The following describes two proteins that form a bound complex.

Sequence of protein 2:
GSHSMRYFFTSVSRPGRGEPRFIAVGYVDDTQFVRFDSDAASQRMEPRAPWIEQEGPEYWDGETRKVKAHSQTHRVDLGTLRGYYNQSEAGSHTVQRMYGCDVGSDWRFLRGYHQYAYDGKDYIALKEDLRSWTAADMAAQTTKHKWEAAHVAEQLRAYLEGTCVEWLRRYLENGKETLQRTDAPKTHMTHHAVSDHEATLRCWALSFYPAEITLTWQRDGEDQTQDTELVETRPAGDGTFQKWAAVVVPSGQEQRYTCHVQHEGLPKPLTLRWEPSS

Interface contacts:
Residue Y84 in protein 2 interacts with residue V9 in protein 1 (closest heavy-atom distance 3.0 Å).
Residue V76 in protein 2 is in contact with residue Y8 in protein 1 (closest heavy-atom distance 3.5 Å).
Residue F9 in protein 2 is in contact with residue V2 in protein 1 (closest heavy-atom distance 4.1 Å).
Residue H70 in protein 2 is in contact with residue V6 in protein 1 (closest heavy-atom distance 3.5 Å).
Residue T80 in protein 2 interacts with residue V9 in protein 1 (closest heavy-atom distance 3.8 Å).
Residue T143 in protein 2 interacts with residue V9 in protein 1 (closest heavy-atom distance 2.6 Å).
Residue Q155 in protein 2 interacts with residue F3 in protein 1 (closest heavy-atom distance 3.6 Å).
Residue T163 in protein 2 is in contact with residue V1 in protein 1 (closest heavy-atom distance 3.6 Å).
Residue R65 in protein 2 interacts with residue L4 in protein 1 (closest heavy-atom distance 3.4 Å).
Residue K146 in protein 2 interacts with residue Y8 in protein 1 (closest heavy-atom distance 4.4 Å).
Residue D77 in protein 2 is in contact with residue Y8 in protein 1 (closest heavy-atom distance 3.4 Å).
Residue D77 in protein 2 is in contact with residue T7 in protein 1 (closest heavy-atom distance 4.7 Å).
Residue Y123 in protein 2 interacts with residue V9 in protein 1 (closest heavy-atom distance 4.2 Å).
Residue R97 in protein 2 interacts with residue T7 in protein 1 (closest heavy-atom distance 4.5 Å).
Residue T73 in protein 2 contacts residue T7 in protein 1 (closest heavy-atom distance 3.9 Å).
Residue M5 in protein 2 contacts residue V1 in protein 1 (closest heavy-atom distance 3.9 Å).
Residue Y59 in protein 2 is in contact with residue V1 in protein 1 (closest heavy-atom distance 3.5 Å).
Residue A69 in protein 2 interacts with residue V6 in protein 1 (closest heavy-atom distance 4.4 Å).
Residue Y7 in protein 2 contacts residue V1 in protein 1 (closest heavy-atom distance 2.9 Å).
Residue K66 in protein 2 interacts with residue L4 in protein 1 (closest heavy-atom distance 3.9 Å).
Residue H70 in protein 2 contacts residue F3 in protein 1 (closest heavy-atom distance 3.1 Å).
Residue Y171 in protein 2 is in contact with residue V1 in protein 1 (closest heavy-atom distance 2.8 Å).
Residue T143 in protein 2 interacts with residue Y8 in protein 1 (closest heavy-atom distance 4.8 Å).
Residue R97 in protein 2 is in contact with residue V6 in protein 1 (closest heavy-atom distance 3.9 Å).
Residue V152 in protein 2 interacts with residue F3 in protein 1 (closest heavy-atom distance 5.0 Å).
Residue W147 in protein 2 interacts with residue T7 in protein 1 (closest heavy-atom distance 3.5 Å).
Residue V67 in protein 2 interacts with residue V2 in protein 1 (closest heavy-atom distance 4.4 Å).
Residue Y116 in protein 2 contacts residue V9 in protein 1 (closest heavy-atom distance 3.8 Å).
Residue L81 in protein 2 is in contact with residue V9 in protein 1 (closest heavy-atom distance 3.9 Å).
Residue W167 in protein 2 interacts with residue V1 in protein 1 (closest heavy-atom distance 3.4 Å).
Residue A150 in protein 2 contacts residue T7 in protein 1 (closest heavy-atom distance 4.8 Å).
Residue D77 in protein 2 interacts with residue V9 in protein 1 (closest heavy-atom distance 2.9 Å).
Residue T73 in protein 2 contacts residue V6 in protein 1 (closest heavy-atom distance 3.6 Å).
Residue E63 in protein 2 contacts residue V2 in protein 1 (closest heavy-atom distance 2.9 Å).
Residue L156 in protein 2 contacts residue F3 in protein 1 (closest heavy-atom distance 3.6 Å).
Residue M45 in protein 2 interacts with residue V2 in protein 1 (closest heavy-atom distance 4.0 Å).
Residue K66 in protein 2 is in contact with residue V1 in protein 1 (closest heavy-atom distance 3.8 Å).
Residue Y159 in protein 2 contacts residue V1 in protein 1 (closest heavy-atom distance 2.6 Å).
Residue V152 in protein 2 contacts residue T7 in protein 1 (closest heavy-atom distance 3.8 Å).
Residue Y7 in protein 2 contacts residue V2 in protein 1 (closest heavy-atom distance 3.4 Å).
Residue K66 in protein 2 interacts with residue F3 in protein 1 (closest heavy-atom distance 4.0 Å).
Residue Y99 in protein 2 contacts residue F3 in protein 1 (closest heavy-atom distance 2.9 Å).
Residue Y99 in protein 2 is in contact with residue V2 in protein 1 (closest heavy-atom distance 3.4 Å).
Residue T73 in protein 2 interacts with residue Y8 in protein 1 (closest heavy-atom distance 4.0 Å).
Residue W147 in protein 2 contacts residue V9 in protein 1 (closest heavy-atom distance 3.9 Å).
Residue K66 in protein 2 is in contact with residue V2 in protein 1 (closest heavy-atom distance 2.8 Å).
Residue Q72 in protein 2 is in contact with residue Y8 in protein 1 (closest heavy-atom distance 4.7 Å).
Residue W147 in protein 2 contacts residue Y8 in protein 1 (closest heavy-atom distance 2.8 Å).
Residue K146 in protein 2 is in contact with residue V9 in protein 1 (closest heavy-atom distance 2.8 Å).
Residue Y159 in protein 2 is in contact with residue V2 in protein 1 (closest heavy-atom distance 3.7 Å).
Residue Q155 in protein 2 is in contact with residue H5 in protein 1 (closest heavy-atom distance 3.9 Å).
Residue E63 in protein 2 interacts with residue V1 in protein 1 (closest heavy-atom distance 3.4 Å).
Residue H70 in protein 2 contacts residue V2 in protein 1 (closest heavy-atom distance 4.4 Å).
Residue Y159 in protein 2 interacts with residue F3 in protein 1 (closest heavy-atom distance 3.6 Å).
Residue Y99 in protein 2 is in contact with residue V6 in protein 1 (closest heavy-atom distance 4.7 Å).

Sequence of protein 1:
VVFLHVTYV